Interface contacts:
Residue E69 in chain A is in contact with residue P4 in chain B (closest heavy-atom distance 3.3 Å).
Residue W167 in chain A interacts with residue I1 in chain B (closest heavy-atom distance 3.3 Å).
Residue N77 in chain A contacts residue F7 in chain B (closest heavy-atom distance 3.3 Å).
Residue Y7 in chain A contacts residue R2 in chain B (closest heavy-atom distance 3.6 Å).
Residue Y9 in chain A contacts residue R2 in chain B (closest heavy-atom distance 2.9 Å).
Residue W133 in chain A is in contact with residue F7 in chain B (closest heavy-atom distance 4.1 Å).
Residue K146 in chain A interacts with residue W9 in chain B (closest heavy-atom distance 3.1 Å).
Residue S116 in chain A is in contact with residue W9 in chain B (closest heavy-atom distance 4.1 Å).
Residue T143 in chain A contacts residue W9 in chain B (closest heavy-atom distance 2.8 Å).
Residue A67 in chain A contacts residue R2 in chain B (closest heavy-atom distance 3.8 Å).
Residue Y159 in chain A interacts with residue I1 in chain B (closest heavy-atom distance 2.8 Å).
Residue A70 in chain A is in contact with residue T6 in chain B (closest heavy-atom distance 3.3 Å).
Residue Y59 in chain A is in contact with residue I1 in chain B (closest heavy-atom distance 4.3 Å).
Residue A81 in chain A interacts with residue W9 in chain B (closest heavy-atom distance 4.1 Å).
Residue Y123 in chain A is in contact with residue W9 in chain B (closest heavy-atom distance 3.5 Å).
Residue A63 in chain A contacts residue R2 in chain B (closest heavy-atom distance 3.6 Å).
Residue F156 in chain A interacts with residue F7 in chain B (closest heavy-atom distance 4.0 Å).
Residue Y152 in chain A is in contact with residue F7 in chain B (closest heavy-atom distance 3.4 Å).
Residue H74 in chain A is in contact with residue T6 in chain B (closest heavy-atom distance 4.1 Å).
Residue E163 in chain A is in contact with residue P4 in chain B (closest heavy-atom distance 3.9 Å).
Residue R155 in chain A interacts with residue Y3 in chain B (closest heavy-atom distance 3.5 Å).
Residue F156 in chain A is in contact with residue Y3 in chain B (closest heavy-atom distance 3.5 Å).
Residue N77 in chain A interacts with residue W9 in chain B (closest heavy-atom distance 2.8 Å).
Residue Y152 in chain A interacts with residue K5 in chain B (closest heavy-atom distance 3.3 Å).
Residue T80 in chain A contacts residue W9 in chain B (closest heavy-atom distance 3.7 Å).
Residue Y171 in chain A contacts residue I1 in chain B (closest heavy-atom distance 2.9 Å).
Residue W147 in chain A is in contact with residue G8 in chain B (closest heavy-atom distance 3.0 Å).
Residue M5 in chain A interacts with residue I1 in chain B (closest heavy-atom distance 3.8 Å).
Residue H114 in chain A interacts with residue F7 in chain B (closest heavy-atom distance 3.6 Å).
Residue R66 in chain A is in contact with residue R2 in chain B (closest heavy-atom distance 2.6 Å).
Residue Y99 in chain A is in contact with residue R2 in chain B (closest heavy-atom distance 3.5 Å).
Residue Y159 in chain A contacts residue Y3 in chain B (closest heavy-atom distance 3.3 Å).
Residue Y159 in chain A is in contact with residue R2 in chain B (closest heavy-atom distance 3.8 Å).
Residue K146 in chain A is in contact with residue G8 in chain B (closest heavy-atom distance 4.1 Å).
Residue T73 in chain A contacts residue G8 in chain B (closest heavy-atom distance 4.1 Å).
Residue K97 in chain A is in contact with residue T6 in chain B (closest heavy-atom distance 3.6 Å).
Residue T73 in chain A contacts residue T6 in chain B (closest heavy-atom distance 3.5 Å).
Residue Y99 in chain A is in contact with residue Y3 in chain B (closest heavy-atom distance 3.0 Å).
Residue Y118 in chain A contacts residue W9 in chain B (closest heavy-atom distance 3.9 Å).
Residue Y7 in chain A is in contact with residue I1 in chain B (closest heavy-atom distance 3.2 Å).
Residue W147 in chain A is in contact with residue F7 in chain B (closest heavy-atom distance 3.2 Å).
Residue R66 in chain A interacts with residue Y3 in chain B (closest heavy-atom distance 4.5 Å).
Residue R66 in chain A interacts with residue P4 in chain B (closest heavy-atom distance 3.5 Å).
Residue W147 in chain A contacts residue W9 in chain B (closest heavy-atom distance 3.9 Å).
Residue E69 in chain A is in contact with residue K5 in chain B (closest heavy-atom distance 4.1 Å).
Residue E69 in chain A contacts residue T6 in chain B (closest heavy-atom distance 2.7 Å).
Residue Y152 in chain A interacts with residue G8 in chain B (closest heavy-atom distance 4.5 Å).
Residue C164 in chain A contacts residue I1 in chain B (closest heavy-atom distance 4.5 Å).
Residue E163 in chain A is in contact with residue I1 in chain B (closest heavy-atom distance 3.8 Å).
Residue A117 in chain A interacts with residue W9 in chain B (closest heavy-atom distance 4.4 Å).
Residue E45 in chain A interacts with residue R2 in chain B (closest heavy-atom distance 2.8 Å).
Residue S24 in chain A is in contact with residue R2 in chain B (closest heavy-atom distance 2.8 Å).
Residue R66 in chain A contacts residue I1 in chain B (closest heavy-atom distance 3.3 Å).
Residue I95 in chain A is in contact with residue W9 in chain B (closest heavy-atom distance 3.4 Å).
Residue T73 in chain A contacts residue F7 in chain B (closest heavy-atom distance 3.7 Å).
Residue E163 in chain A is in contact with residue R2 in chain B (closest heavy-atom distance 4.5 Å).
Residue N77 in chain A is in contact with residue G8 in chain B (closest heavy-atom distance 3.3 Å).
Residue Y84 in chain A is in contact with residue W9 in chain B (closest heavy-atom distance 2.7 Å).
Residue Y159 in chain A is in contact with residue P4 in chain B (closest heavy-atom distance 4.3 Å).
Residue F36 in chain A contacts residue R2 in chain B (closest heavy-atom distance 3.6 Å).

Sequence of chain B:
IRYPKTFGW

This data describes a binding interaction between two proteins.

Sequence of chain A:
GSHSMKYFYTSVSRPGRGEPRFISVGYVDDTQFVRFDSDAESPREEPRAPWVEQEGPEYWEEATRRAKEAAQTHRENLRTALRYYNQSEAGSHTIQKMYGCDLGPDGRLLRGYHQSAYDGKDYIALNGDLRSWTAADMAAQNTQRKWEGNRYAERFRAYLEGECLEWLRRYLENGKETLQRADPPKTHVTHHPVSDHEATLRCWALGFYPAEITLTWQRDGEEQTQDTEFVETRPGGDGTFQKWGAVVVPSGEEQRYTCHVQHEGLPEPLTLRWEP